Sequence of the second protein:
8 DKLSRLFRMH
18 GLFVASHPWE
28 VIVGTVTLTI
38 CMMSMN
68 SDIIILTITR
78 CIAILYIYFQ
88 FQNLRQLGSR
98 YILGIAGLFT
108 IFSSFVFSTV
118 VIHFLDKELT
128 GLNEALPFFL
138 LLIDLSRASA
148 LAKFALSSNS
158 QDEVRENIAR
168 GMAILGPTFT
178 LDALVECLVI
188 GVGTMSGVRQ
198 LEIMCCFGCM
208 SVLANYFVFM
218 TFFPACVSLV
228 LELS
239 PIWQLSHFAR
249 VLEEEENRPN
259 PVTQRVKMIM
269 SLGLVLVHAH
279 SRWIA

Sequence of the first protein:
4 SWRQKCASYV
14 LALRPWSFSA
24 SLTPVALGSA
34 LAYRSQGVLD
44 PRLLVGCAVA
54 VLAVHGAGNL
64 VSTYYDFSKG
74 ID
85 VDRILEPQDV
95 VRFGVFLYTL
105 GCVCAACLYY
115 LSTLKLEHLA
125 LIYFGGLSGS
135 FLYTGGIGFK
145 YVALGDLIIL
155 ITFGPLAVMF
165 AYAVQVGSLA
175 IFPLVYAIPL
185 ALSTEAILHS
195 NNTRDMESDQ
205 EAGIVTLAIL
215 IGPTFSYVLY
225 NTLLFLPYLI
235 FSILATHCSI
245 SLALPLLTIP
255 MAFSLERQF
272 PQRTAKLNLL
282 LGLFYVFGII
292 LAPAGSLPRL

The following describes two proteins that form a bound complex.

Residue-level contacts at the interface:
Residue L125 in the first protein contacts residue L198 in the second protein (closest heavy-atom distance 4.0 Å).
Residue E121 in the first protein contacts residue S279 in the second protein (closest heavy-atom distance 2.6 Å).
Residue Y67 in the first protein is in contact with residue V260 in the second protein (closest heavy-atom distance 4.3 Å).
Residue L136 in the first protein interacts with residue V186 in the second protein (closest heavy-atom distance 4.3 Å).
Residue L63 in the first protein contacts residue V260 in the second protein (closest heavy-atom distance 4.1 Å).
Residue V94 in the first protein is in contact with residue V260 in the second protein (closest heavy-atom distance 4.2 Å).
Residue C106 in the first protein interacts with residue I267 in the second protein (closest heavy-atom distance 4.1 Å).
Residue F128 in the first protein interacts with residue G271 in the second protein (closest heavy-atom distance 4.5 Å).
Residue F128 in the first protein interacts with residue M268 in the second protein (closest heavy-atom distance 4.2 Å).
Residue G129 in the first protein is in contact with residue V186 in the second protein (closest heavy-atom distance 4.5 Å).
Residue L120 in the first protein is in contact with residue V275 in the second protein (closest heavy-atom distance 4.2 Å).
Residue S132 in the first protein interacts with residue M268 in the second protein (closest heavy-atom distance 3.9 Å).
Residue Y102 in the first protein interacts with residue V264 in the second protein (closest heavy-atom distance 3.7 Å).
Residue V95 in the first protein interacts with residue V260 in the second protein (closest heavy-atom distance 4.2 Å).
Residue G139 in the first protein contacts residue T261 in the second protein (closest heavy-atom distance 3.7 Å).
Residue E121 in the first protein interacts with residue A283 in the second protein (closest heavy-atom distance 4.7 Å).
Residue L120 in the first protein is in contact with residue S279 in the second protein (closest heavy-atom distance 4.8 Å).
Residue L136 in the first protein interacts with residue K265 in the second protein (closest heavy-atom distance 4.3 Å).
Residue L136 in the first protein interacts with residue V182 in the second protein (closest heavy-atom distance 3.7 Å).
Residue G139 in the first protein is in contact with residue N258 in the second protein (closest heavy-atom distance 3.9 Å).
Residue F128 in the first protein interacts with residue L272 in the second protein (closest heavy-atom distance 3.8 Å).
Residue L136 in the first protein contacts residue M268 in the second protein (closest heavy-atom distance 4.4 Å).
Residue Y67 in the first protein interacts with residue P259 in the second protein (closest heavy-atom distance 3.5 Å).
Residue F128 in the first protein is in contact with residue V275 in the second protein (closest heavy-atom distance 4.5 Å).
Residue F135 in the first protein is in contact with residue K265 in the second protein (closest heavy-atom distance 3.6 Å).
Residue Y102 in the first protein interacts with residue M268 in the second protein (closest heavy-atom distance 3.1 Å).
Residue E121 in the first protein interacts with residue V189 in the second protein (closest heavy-atom distance 4.4 Å).
Residue E121 in the first protein is in contact with residue M192 in the second protein (closest heavy-atom distance 3.5 Å).
Residue F135 in the first protein contacts residue V264 in the second protein (closest heavy-atom distance 3.5 Å).
Residue F135 in the first protein contacts residue T261 in the second protein (closest heavy-atom distance 3.2 Å).
Residue L125 in the first protein interacts with residue V189 in the second protein (closest heavy-atom distance 4.7 Å).
Residue L125 in the first protein interacts with residue G190 in the second protein (closest heavy-atom distance 4.3 Å).
Residue A124 in the first protein is in contact with residue V189 in the second protein (closest heavy-atom distance 3.9 Å).
Residue L136 in the first protein is in contact with residue E183 in the second protein (closest heavy-atom distance 4.0 Å).
Residue V64 in the first protein is in contact with residue V260 in the second protein (closest heavy-atom distance 3.5 Å).
Residue H122 in the first protein interacts with residue G194 in the second protein (closest heavy-atom distance 4.9 Å).
Residue Y67 in the first protein is in contact with residue N258 in the second protein (closest heavy-atom distance 3.5 Å).
Residue T138 in the first protein is in contact with residue T261 in the second protein (closest heavy-atom distance 3.6 Å).
Residue H122 in the first protein contacts residue S193 in the second protein (closest heavy-atom distance 2.9 Å).
Residue G140 in the first protein interacts with residue P257 in the second protein (closest heavy-atom distance 4.9 Å).
Residue V99 in the first protein contacts residue R263 in the second protein (closest heavy-atom distance 3.5 Å).
Residue Y113 in the first protein interacts with residue H278 in the second protein (closest heavy-atom distance 3.9 Å).
Residue V95 in the first protein interacts with residue R263 in the second protein (closest heavy-atom distance 4.3 Å).
Residue G98 in the first protein is in contact with residue V260 in the second protein (closest heavy-atom distance 4.3 Å).
Residue V99 in the first protein interacts with residue I267 in the second protein (closest heavy-atom distance 4.0 Å).
Residue A124 in the first protein interacts with residue V275 in the second protein (closest heavy-atom distance 3.7 Å).
Residue K119 in the first protein interacts with residue S193 in the second protein (closest heavy-atom distance 4.3 Å).
Residue V95 in the first protein is in contact with residue P259 in the second protein (closest heavy-atom distance 4.0 Å).
Residue A60 in the first protein interacts with residue V260 in the second protein (closest heavy-atom distance 4.3 Å).
Residue G98 in the first protein contacts residue V264 in the second protein (closest heavy-atom distance 4.6 Å).
Residue V64 in the first protein interacts with residue T261 in the second protein (closest heavy-atom distance 3.6 Å).
Residue F128 in the first protein is in contact with residue V186 in the second protein (closest heavy-atom distance 4.0 Å).
Residue F135 in the first protein contacts residue M268 in the second protein (closest heavy-atom distance 4.4 Å).
Residue Y68 in the first protein is in contact with residue N258 in the second protein (closest heavy-atom distance 3.2 Å).
Residue G140 in the first protein is in contact with residue N258 in the second protein (closest heavy-atom distance 4.5 Å).
Residue L125 in the first protein interacts with residue S193 in the second protein (closest heavy-atom distance 4.0 Å).
Residue V64 in the first protein interacts with residue N258 in the second protein (closest heavy-atom distance 2.8 Å).
Residue Y102 in the first protein interacts with residue I267 in the second protein (closest heavy-atom distance 3.7 Å).
Residue L120 in the first protein is in contact with residue H278 in the second protein (closest heavy-atom distance 3.2 Å).
Residue T103 in the first protein is in contact with residue I267 in the second protein (closest heavy-atom distance 3.6 Å).